Sequence of the first protein:
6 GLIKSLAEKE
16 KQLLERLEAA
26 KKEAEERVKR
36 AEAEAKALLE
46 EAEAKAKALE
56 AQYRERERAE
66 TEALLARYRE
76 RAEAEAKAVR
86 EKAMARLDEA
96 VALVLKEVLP

Contacts between the two chains:
Residue T33 in the second protein contacts residue D93 in the first protein (closest heavy-atom distance 4.8 Å).
Residue T33 in the second protein is in contact with residue E94 in the first protein (closest heavy-atom distance 4.9 Å).

Sequence of the second protein:
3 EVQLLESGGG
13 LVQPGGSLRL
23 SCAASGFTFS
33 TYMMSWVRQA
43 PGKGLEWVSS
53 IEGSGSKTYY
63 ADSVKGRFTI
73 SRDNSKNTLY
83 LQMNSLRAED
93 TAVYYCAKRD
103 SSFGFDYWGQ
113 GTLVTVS

These two protein chains interact to form a complex.